Sequence of the second protein:
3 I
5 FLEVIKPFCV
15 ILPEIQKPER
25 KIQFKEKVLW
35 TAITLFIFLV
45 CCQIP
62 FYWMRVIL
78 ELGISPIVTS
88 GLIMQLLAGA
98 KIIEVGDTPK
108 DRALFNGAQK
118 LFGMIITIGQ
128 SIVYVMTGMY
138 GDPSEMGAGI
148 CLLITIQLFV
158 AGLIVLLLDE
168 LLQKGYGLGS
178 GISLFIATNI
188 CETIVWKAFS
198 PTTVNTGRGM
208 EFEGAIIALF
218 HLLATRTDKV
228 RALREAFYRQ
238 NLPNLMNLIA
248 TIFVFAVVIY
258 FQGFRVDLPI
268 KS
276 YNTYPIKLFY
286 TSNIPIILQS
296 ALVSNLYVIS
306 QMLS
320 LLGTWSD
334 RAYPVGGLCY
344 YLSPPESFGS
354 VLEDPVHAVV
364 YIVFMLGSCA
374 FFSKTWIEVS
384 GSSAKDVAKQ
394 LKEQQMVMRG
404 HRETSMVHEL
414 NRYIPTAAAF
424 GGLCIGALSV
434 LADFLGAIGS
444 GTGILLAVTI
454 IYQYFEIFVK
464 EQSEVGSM

These two protein chains interact to form a complex.

Contacts between the two chains:
Residue L33 in the second protein interacts with residue V73 in the first protein (closest heavy-atom distance 4.8 Å).
Residue I41 in the second protein contacts residue M76 in the first protein (closest heavy-atom distance 3.7 Å).
Residue L150 in the second protein is in contact with residue W90 in the first protein (closest heavy-atom distance 3.5 Å).
Residue W34 in the second protein interacts with residue P72 in the first protein (closest heavy-atom distance 4.0 Å).
Residue Q154 in the second protein contacts residue L87 in the first protein (closest heavy-atom distance 3.9 Å).
Residue W34 in the second protein interacts with residue V73 in the first protein (closest heavy-atom distance 3.6 Å).
Residue I37 in the second protein contacts residue M76 in the first protein (closest heavy-atom distance 4.8 Å).
Residue L165 in the second protein contacts residue M76 in the first protein (closest heavy-atom distance 3.7 Å).
Residue L164 in the second protein interacts with residue M76 in the first protein (closest heavy-atom distance 3.3 Å).
Residue W34 in the second protein contacts residue P70 in the first protein (closest heavy-atom distance 3.7 Å).
Residue V44 in the second protein contacts residue F80 in the first protein (closest heavy-atom distance 3.5 Å).
Residue I161 in the second protein interacts with residue M76 in the first protein (closest heavy-atom distance 3.5 Å).
Residue P49 in the second protein interacts with residue L87 in the first protein (closest heavy-atom distance 4.0 Å).
Residue I161 in the second protein is in contact with residue F80 in the first protein (closest heavy-atom distance 3.8 Å).
Residue L150 in the second protein contacts residue M86 in the first protein (closest heavy-atom distance 3.6 Å).
Residue I147 in the second protein interacts with residue W90 in the first protein (closest heavy-atom distance 4.0 Å).
Residue I37 in the second protein contacts residue V73 in the first protein (closest heavy-atom distance 3.7 Å).
Residue I41 in the second protein interacts with residue F80 in the first protein (closest heavy-atom distance 3.9 Å).
Residue I48 in the second protein contacts residue L87 in the first protein (closest heavy-atom distance 4.0 Å).
Residue I41 in the second protein contacts residue S77 in the first protein (closest heavy-atom distance 4.4 Å).
Residue L168 in the second protein interacts with residue P72 in the first protein (closest heavy-atom distance 4.0 Å).
Residue V157 in the second protein interacts with residue S83 in the first protein (closest heavy-atom distance 4.0 Å).
Residue L150 in the second protein contacts residue L87 in the first protein (closest heavy-atom distance 4.3 Å).
Residue C45 in the second protein is in contact with residue F80 in the first protein (closest heavy-atom distance 3.6 Å).
Residue M143 in the second protein contacts residue W90 in the first protein (closest heavy-atom distance 3.9 Å).
Residue I37 in the second protein is in contact with residue S77 in the first protein (closest heavy-atom distance 4.1 Å).
Residue I19 in the second protein contacts residue P72 in the first protein (closest heavy-atom distance 4.4 Å).

Sequence of the first protein:
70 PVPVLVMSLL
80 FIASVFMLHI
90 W